The following describes two proteins that form a bound complex.

Sequence of chain B:
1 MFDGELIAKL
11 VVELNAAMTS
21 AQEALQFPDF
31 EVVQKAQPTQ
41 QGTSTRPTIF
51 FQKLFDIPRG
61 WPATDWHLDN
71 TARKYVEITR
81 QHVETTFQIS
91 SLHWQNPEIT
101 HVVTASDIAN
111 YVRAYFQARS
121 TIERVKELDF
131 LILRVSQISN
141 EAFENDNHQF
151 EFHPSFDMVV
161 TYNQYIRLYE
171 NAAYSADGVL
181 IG

Residue-level contacts at the interface:
Residue W94 in chain B is in contact with residue P38 in chain A (closest heavy-atom distance 3.8 Å).
Residue S136 in chain B contacts residue P58 in chain A (closest heavy-atom distance 3.2 Å).
Residue P97 in chain B contacts residue P38 in chain A (closest heavy-atom distance 4.3 Å).
Residue N140 in chain B contacts residue L54 in chain A (closest heavy-atom distance 2.9 Å).
Residue F152 in chain B interacts with residue A36 in chain A (closest heavy-atom distance 3.5 Å).
Residue V102 in chain B contacts residue G4 in chain A (closest heavy-atom distance 4.1 Å).
Residue S120 in chain B is in contact with residue E77 in chain A (closest heavy-atom distance 3.5 Å).
Residue I138 in chain B is in contact with residue D56 in chain A (closest heavy-atom distance 2.6 Å).
Residue F152 in chain B interacts with residue Q52 in chain A (closest heavy-atom distance 4.1 Å).
Residue P97 in chain B contacts residue T39 in chain A (closest heavy-atom distance 3.7 Å).
Residue R119 in chain B interacts with residue A63 in chain A (closest heavy-atom distance 4.5 Å).
Residue R113 in chain B is in contact with residue V83 in chain A (closest heavy-atom distance 4.3 Å).
Residue F150 in chain B contacts residue P38 in chain A (closest heavy-atom distance 4.1 Å).
Residue I138 in chain B contacts residue F55 in chain A (closest heavy-atom distance 3.3 Å).
Residue S106 in chain B is in contact with residue K53 in chain A (closest heavy-atom distance 3.5 Å).
Residue S139 in chain B interacts with residue F55 in chain A (closest heavy-atom distance 3.8 Å).
Residue N140 in chain B is in contact with residue F55 in chain A (closest heavy-atom distance 4.4 Å).
Residue T121 in chain B contacts residue L168 in chain A (closest heavy-atom distance 4.4 Å).
Residue T104 in chain B is in contact with residue D3 in chain A (closest heavy-atom distance 3.5 Å).
Residue S139 in chain B interacts with residue L54 in chain A (closest heavy-atom distance 3.9 Å).
Residue S136 in chain B interacts with residue I57 in chain A (closest heavy-atom distance 4.0 Å).
Residue N140 in chain B contacts residue K53 in chain A (closest heavy-atom distance 3.4 Å).
Residue Q149 in chain B contacts residue Q37 in chain A (closest heavy-atom distance 4.5 Å).
Residue V135 in chain B is in contact with residue P58 in chain A (closest heavy-atom distance 3.4 Å).
Residue Q137 in chain B interacts with residue I57 in chain A (closest heavy-atom distance 3.9 Å).
Residue Y115 in chain B interacts with residue L168 in chain A (closest heavy-atom distance 4.3 Å).
Residue F150 in chain B contacts residue Q37 in chain A (closest heavy-atom distance 3.9 Å).
Residue D107 in chain B is in contact with residue D3 in chain A (closest heavy-atom distance 3.1 Å).
Residue R134 in chain B contacts residue W61 in chain A (closest heavy-atom distance 3.8 Å).
Residue Y115 in chain B contacts residue I166 in chain A (closest heavy-atom distance 4.3 Å).
Residue R119 in chain B is in contact with residue T64 in chain A (closest heavy-atom distance 3.7 Å).
Residue R134 in chain B contacts residue R59 in chain A (closest heavy-atom distance 3.6 Å).
Residue A118 in chain B is in contact with residue E77 in chain A (closest heavy-atom distance 4.5 Å).
Residue S106 in chain B contacts residue D3 in chain A (closest heavy-atom distance 2.4 Å).
Residue D107 in chain B contacts residue F2 in chain A (closest heavy-atom distance 3.6 Å).
Residue Q137 in chain B is in contact with residue P58 in chain A (closest heavy-atom distance 4.0 Å).
Residue R113 in chain B interacts with residue Q81 in chain A (closest heavy-atom distance 3.9 Å).
Residue R134 in chain B contacts residue G60 in chain A (closest heavy-atom distance 2.9 Å).
Residue N110 in chain B interacts with residue F2 in chain A (closest heavy-atom distance 4.4 Å).
Residue R119 in chain B contacts residue W61 in chain A (closest heavy-atom distance 4.1 Å).
Residue A118 in chain B interacts with residue L168 in chain A (closest heavy-atom distance 4.4 Å).
Residue Q149 in chain B is in contact with residue P38 in chain A (closest heavy-atom distance 3.1 Å).
Residue S120 in chain B interacts with residue E170 in chain A (closest heavy-atom distance 4.3 Å).
Residue L25 in chain B contacts residue F2 in chain A (closest heavy-atom distance 4.4 Å).
Residue R119 in chain B contacts residue E77 in chain A (closest heavy-atom distance 4.1 Å).
Residue Q137 in chain B is in contact with residue D56 in chain A (closest heavy-atom distance 3.5 Å).
Residue Q95 in chain B interacts with residue P38 in chain A (closest heavy-atom distance 3.4 Å).
Residue D107 in chain B is in contact with residue G4 in chain A (closest heavy-atom distance 4.4 Å).
Residue S120 in chain B interacts with residue Y169 in chain A (closest heavy-atom distance 4.3 Å).
Residue Q137 in chain B interacts with residue F55 in chain A (closest heavy-atom distance 4.3 Å).
Residue R134 in chain B contacts residue P58 in chain A (closest heavy-atom distance 3.9 Å).
Residue Y111 in chain B is in contact with residue F2 in chain A (closest heavy-atom distance 4.0 Å).
Residue N110 in chain B interacts with residue Q164 in chain A (closest heavy-atom distance 3.5 Å).
Residue H148 in chain B contacts residue Q40 in chain A (closest heavy-atom distance 3.6 Å).
Residue A114 in chain B is in contact with residue I166 in chain A (closest heavy-atom distance 3.8 Å).
Residue Y111 in chain B is in contact with residue I166 in chain A (closest heavy-atom distance 3.8 Å).
Residue R119 in chain B contacts residue P62 in chain A (closest heavy-atom distance 3.0 Å).
Residue R113 in chain B contacts residue Q164 in chain A (closest heavy-atom distance 3.1 Å).
Residue Q117 in chain B interacts with residue P62 in chain A (closest heavy-atom distance 3.9 Å).
Residue N110 in chain B is in contact with residue D56 in chain A (closest heavy-atom distance 3.8 Å).

Sequence of chain A:
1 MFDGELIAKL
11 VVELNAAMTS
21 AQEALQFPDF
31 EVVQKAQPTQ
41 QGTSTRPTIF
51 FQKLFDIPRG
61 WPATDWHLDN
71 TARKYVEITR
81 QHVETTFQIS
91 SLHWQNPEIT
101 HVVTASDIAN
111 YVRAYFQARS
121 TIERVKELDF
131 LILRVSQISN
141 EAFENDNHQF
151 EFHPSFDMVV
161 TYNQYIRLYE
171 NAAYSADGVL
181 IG